Residue-level contacts at the interface:
Residue F23 in chain A interacts with residue L20 in chain B (closest heavy-atom distance 4.2 Å).
Residue K24 in chain A is in contact with residue L20 in chain B (closest heavy-atom distance 3.5 Å).
Residue L20 in chain A is in contact with residue F23 in chain B (closest heavy-atom distance 4.2 Å).
Residue K24 in chain A is in contact with residue K24 in chain B (closest heavy-atom distance 4.4 Å).
Residue Y27 in chain A contacts residue L16 in chain B (closest heavy-atom distance 4.2 Å).
Residue L20 in chain A contacts residue Y27 in chain B (closest heavy-atom distance 4.1 Å).
Residue Y27 in chain A contacts residue L20 in chain B (closest heavy-atom distance 4.1 Å).
Residue L20 in chain A contacts residue L20 in chain B (closest heavy-atom distance 3.2 Å).
Residue L16 in chain A interacts with residue K24 in chain B (closest heavy-atom distance 4.0 Å).
Residue K24 in chain A interacts with residue L16 in chain B (closest heavy-atom distance 4.0 Å).
Residue L16 in chain A interacts with residue Y27 in chain B (closest heavy-atom distance 4.2 Å).
Residue L20 in chain A interacts with residue K24 in chain B (closest heavy-atom distance 3.5 Å).

These two protein chains interact to form a complex.

Sequence of chain B:
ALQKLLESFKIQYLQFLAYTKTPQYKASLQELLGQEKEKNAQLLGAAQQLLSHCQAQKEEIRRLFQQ

Sequence of chain A:
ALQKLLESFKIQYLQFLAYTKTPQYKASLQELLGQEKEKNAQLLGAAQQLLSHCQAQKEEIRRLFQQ